Sequence of the first protein:
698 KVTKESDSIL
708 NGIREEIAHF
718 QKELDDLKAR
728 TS

Sequence of the second protein:
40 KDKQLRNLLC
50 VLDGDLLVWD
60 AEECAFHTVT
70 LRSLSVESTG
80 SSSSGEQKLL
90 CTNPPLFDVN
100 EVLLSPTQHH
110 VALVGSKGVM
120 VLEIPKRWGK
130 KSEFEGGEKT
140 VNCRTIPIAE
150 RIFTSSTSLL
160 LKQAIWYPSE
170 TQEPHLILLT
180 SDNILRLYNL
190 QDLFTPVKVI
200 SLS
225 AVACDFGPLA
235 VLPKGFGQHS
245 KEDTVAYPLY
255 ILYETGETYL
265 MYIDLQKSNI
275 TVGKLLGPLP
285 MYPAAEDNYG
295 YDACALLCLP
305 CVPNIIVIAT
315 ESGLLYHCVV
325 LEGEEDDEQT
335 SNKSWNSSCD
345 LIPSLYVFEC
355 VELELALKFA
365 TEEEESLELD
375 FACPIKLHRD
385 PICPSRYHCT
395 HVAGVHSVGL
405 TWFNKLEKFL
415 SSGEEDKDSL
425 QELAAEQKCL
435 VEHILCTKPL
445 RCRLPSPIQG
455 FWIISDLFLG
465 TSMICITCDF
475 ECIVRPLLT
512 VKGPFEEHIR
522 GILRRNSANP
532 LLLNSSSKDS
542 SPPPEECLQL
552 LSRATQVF

Interface contacts:
Residue D540 in the second protein interacts with residue T700 in the first protein (closest heavy-atom distance 3.9 Å).
Residue L444 in the second protein contacts residue S703 in the first protein (closest heavy-atom distance 4.2 Å).
Residue P544 in the second protein contacts residue V699 in the first protein (closest heavy-atom distance 2.2 Å).
Residue C548 in the second protein is in contact with residue E702 in the first protein (closest heavy-atom distance 3.4 Å).
Residue S542 in the second protein interacts with residue T700 in the first protein (closest heavy-atom distance 0.7 Å).
Residue L552 in the second protein is in contact with residue R711 in the first protein (closest heavy-atom distance 4.7 Å).
Residue S542 in the second protein is in contact with residue E702 in the first protein (closest heavy-atom distance 3.6 Å).
Residue F559 in the second protein interacts with residue I714 in the first protein (closest heavy-atom distance 3.8 Å).
Residue S542 in the second protein interacts with residue V699 in the first protein (closest heavy-atom distance 1.5 Å).
Residue P545 in the second protein interacts with residue I706 in the first protein (closest heavy-atom distance 1.7 Å).
Residue C548 in the second protein interacts with residue I706 in the first protein (closest heavy-atom distance 1.6 Å).
Residue S542 in the second protein contacts residue K698 in the first protein (closest heavy-atom distance 3.1 Å).
Residue C548 in the second protein is in contact with residue S703 in the first protein (closest heavy-atom distance 2.1 Å).
Residue P543 in the second protein contacts residue S703 in the first protein (closest heavy-atom distance 1.3 Å).
Residue A555 in the second protein is in contact with residue I710 in the first protein (closest heavy-atom distance 4.7 Å).
Residue P544 in the second protein interacts with residue I706 in the first protein (closest heavy-atom distance 3.4 Å).
Residue P544 in the second protein contacts residue T700 in the first protein (closest heavy-atom distance 4.9 Å).
Residue P543 in the second protein is in contact with residue K701 in the first protein (closest heavy-atom distance 4.6 Å).
Residue L552 in the second protein is in contact with residue I710 in the first protein (closest heavy-atom distance 1.9 Å).
Residue P543 in the second protein contacts residue D704 in the first protein (closest heavy-atom distance 4.0 Å).
Residue P543 in the second protein is in contact with residue V699 in the first protein (closest heavy-atom distance 1.4 Å).
Residue L551 in the second protein contacts residue L707 in the first protein (closest heavy-atom distance 4.8 Å).
Residue P544 in the second protein is in contact with residue E702 in the first protein (closest heavy-atom distance 2.8 Å).
Residue E546 in the second protein interacts with residue E702 in the first protein (closest heavy-atom distance 2.3 Å).
Residue F559 in the second protein interacts with residue F717 in the first protein (closest heavy-atom distance 3.9 Å).
Residue P545 in the second protein contacts residue K701 in the first protein (closest heavy-atom distance 4.7 Å).
Residue P545 in the second protein is in contact with residue E702 in the first protein (closest heavy-atom distance 1.1 Å).
Residue T556 in the second protein is in contact with residue E713 in the first protein (closest heavy-atom distance 3.8 Å).
Residue P543 in the second protein contacts residue K698 in the first protein (closest heavy-atom distance 4.5 Å).
Residue P545 in the second protein interacts with residue V699 in the first protein (closest heavy-atom distance 4.4 Å).
Residue P543 in the second protein is in contact with residue E702 in the first protein (closest heavy-atom distance 3.2 Å).
Residue L552 in the second protein is in contact with residue G709 in the first protein (closest heavy-atom distance 3.2 Å).
Residue R447 in the second protein is in contact with residue S703 in the first protein (closest heavy-atom distance 4.4 Å).
Residue P544 in the second protein interacts with residue S703 in the first protein (closest heavy-atom distance 3.2 Å).
Residue E547 in the second protein contacts residue I706 in the first protein (closest heavy-atom distance 3.5 Å).
Residue P545 in the second protein is in contact with residue S703 in the first protein (closest heavy-atom distance 3.9 Å).
Residue R447 in the second protein interacts with residue T700 in the first protein (closest heavy-atom distance 4.7 Å).
Residue E546 in the second protein interacts with residue I706 in the first protein (closest heavy-atom distance 3.6 Å).
Residue C548 in the second protein contacts residue D704 in the first protein (closest heavy-atom distance 4.3 Å).
Residue S541 in the second protein contacts residue V699 in the first protein (closest heavy-atom distance 4.2 Å).
Residue L552 in the second protein contacts residue E713 in the first protein (closest heavy-atom distance 4.5 Å).
Residue S541 in the second protein interacts with residue T700 in the first protein (closest heavy-atom distance 1.2 Å).
Residue Q550 in the second protein interacts with residue I706 in the first protein (closest heavy-atom distance 4.9 Å).
Residue C548 in the second protein contacts residue I710 in the first protein (closest heavy-atom distance 3.7 Å).
Residue L551 in the second protein is in contact with residue I710 in the first protein (closest heavy-atom distance 3.6 Å).
Residue C446 in the second protein contacts residue V699 in the first protein (closest heavy-atom distance 4.5 Å).
Residue L552 in the second protein is in contact with residue I706 in the first protein (closest heavy-atom distance 3.7 Å).
Residue S542 in the second protein is in contact with residue K701 in the first protein (closest heavy-atom distance 1.5 Å).
Residue L551 in the second protein contacts residue I706 in the first protein (closest heavy-atom distance 4.8 Å).
Residue S542 in the second protein contacts residue D704 in the first protein (closest heavy-atom distance 4.2 Å).
Residue N535 in the second protein is in contact with residue L707 in the first protein (closest heavy-atom distance 4.8 Å).
Residue C548 in the second protein is in contact with residue L707 in the first protein (closest heavy-atom distance 4.3 Å).
Residue S542 in the second protein is in contact with residue S703 in the first protein (closest heavy-atom distance 3.2 Å).
Residue L549 in the second protein contacts residue I706 in the first protein (closest heavy-atom distance 2.3 Å).
Residue P545 in the second protein contacts residue K698 in the first protein (closest heavy-atom distance 4.4 Å).
Residue P543 in the second protein contacts residue T700 in the first protein (closest heavy-atom distance 3.1 Å).

The following describes two proteins that form a bound complex.